Sequence of chain A:
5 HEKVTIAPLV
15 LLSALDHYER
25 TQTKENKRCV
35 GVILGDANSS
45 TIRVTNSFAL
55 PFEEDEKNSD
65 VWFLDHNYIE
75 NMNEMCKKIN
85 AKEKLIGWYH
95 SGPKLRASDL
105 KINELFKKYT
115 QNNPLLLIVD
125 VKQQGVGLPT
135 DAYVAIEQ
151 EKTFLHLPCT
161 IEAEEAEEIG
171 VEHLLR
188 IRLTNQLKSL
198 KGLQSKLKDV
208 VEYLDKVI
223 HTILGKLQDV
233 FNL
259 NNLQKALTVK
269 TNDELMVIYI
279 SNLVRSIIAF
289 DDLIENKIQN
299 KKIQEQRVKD

These two protein chains interact to form a complex.

Interface contacts:
Residue L426 in chain B contacts residue I292 in chain A (closest heavy-atom distance 3.1 Å).
Residue L415 in chain B is in contact with residue V282 in chain A (closest heavy-atom distance 4.4 Å).
Residue V422 in chain B contacts residue D289 in chain A (closest heavy-atom distance 4.7 Å).
Residue L415 in chain B is in contact with residue S279 in chain A (closest heavy-atom distance 4.2 Å).
Residue K429 in chain B is in contact with residue E293 in chain A (closest heavy-atom distance 3.6 Å).
Residue L419 in chain B contacts residue L281 in chain A (closest heavy-atom distance 4.9 Å).
Residue Q425 in chain B contacts residue D289 in chain A (closest heavy-atom distance 3.9 Å).
Residue L415 in chain B is in contact with residue V275 in chain A (closest heavy-atom distance 4.3 Å).
Residue L419 in chain B contacts residue V282 in chain A (closest heavy-atom distance 4.1 Å).
Residue V422 in chain B contacts residue I285 in chain A (closest heavy-atom distance 3.1 Å).
Residue L419 in chain B is in contact with residue I285 in chain A (closest heavy-atom distance 4.1 Å).
Residue K429 in chain B contacts residue D290 in chain A (closest heavy-atom distance 4.3 Å).
Residue A430 in chain B is in contact with residue I292 in chain A (closest heavy-atom distance 3.8 Å).
Residue K429 in chain B contacts residue D289 in chain A (closest heavy-atom distance 2.8 Å).
Residue L426 in chain B is in contact with residue D289 in chain A (closest heavy-atom distance 3.0 Å).
Residue K429 in chain B interacts with residue I292 in chain A (closest heavy-atom distance 3.3 Å).
Residue L426 in chain B interacts with residue I285 in chain A (closest heavy-atom distance 3.8 Å).
Residue V422 in chain B contacts residue V282 in chain A (closest heavy-atom distance 4.5 Å).
Residue V423 in chain B is in contact with residue I285 in chain A (closest heavy-atom distance 4.6 Å).
Residue K429 in chain B contacts residue I296 in chain A (closest heavy-atom distance 3.5 Å).
Residue L415 in chain B is in contact with residue I278 in chain A (closest heavy-atom distance 3.2 Å).
Residue V422 in chain B is in contact with residue I286 in chain A (closest heavy-atom distance 4.4 Å).
Residue L426 in chain B is in contact with residue F288 in chain A (closest heavy-atom distance 3.9 Å).

Sequence of chain B:
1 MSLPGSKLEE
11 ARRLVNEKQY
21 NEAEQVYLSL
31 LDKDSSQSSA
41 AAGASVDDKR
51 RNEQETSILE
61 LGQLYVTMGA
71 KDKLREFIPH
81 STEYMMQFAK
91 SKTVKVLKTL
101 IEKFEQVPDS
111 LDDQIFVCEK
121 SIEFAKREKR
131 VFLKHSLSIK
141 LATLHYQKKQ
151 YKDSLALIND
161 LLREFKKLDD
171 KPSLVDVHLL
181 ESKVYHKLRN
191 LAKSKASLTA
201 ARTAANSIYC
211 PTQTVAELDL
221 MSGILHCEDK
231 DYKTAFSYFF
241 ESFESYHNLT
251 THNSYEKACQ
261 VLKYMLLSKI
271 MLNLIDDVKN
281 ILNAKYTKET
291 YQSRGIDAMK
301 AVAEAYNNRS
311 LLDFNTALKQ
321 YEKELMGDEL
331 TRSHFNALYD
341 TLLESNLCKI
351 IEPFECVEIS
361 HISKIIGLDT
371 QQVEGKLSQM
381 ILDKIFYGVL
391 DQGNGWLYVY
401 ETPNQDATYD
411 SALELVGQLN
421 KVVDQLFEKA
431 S